Sequence of protein 1:
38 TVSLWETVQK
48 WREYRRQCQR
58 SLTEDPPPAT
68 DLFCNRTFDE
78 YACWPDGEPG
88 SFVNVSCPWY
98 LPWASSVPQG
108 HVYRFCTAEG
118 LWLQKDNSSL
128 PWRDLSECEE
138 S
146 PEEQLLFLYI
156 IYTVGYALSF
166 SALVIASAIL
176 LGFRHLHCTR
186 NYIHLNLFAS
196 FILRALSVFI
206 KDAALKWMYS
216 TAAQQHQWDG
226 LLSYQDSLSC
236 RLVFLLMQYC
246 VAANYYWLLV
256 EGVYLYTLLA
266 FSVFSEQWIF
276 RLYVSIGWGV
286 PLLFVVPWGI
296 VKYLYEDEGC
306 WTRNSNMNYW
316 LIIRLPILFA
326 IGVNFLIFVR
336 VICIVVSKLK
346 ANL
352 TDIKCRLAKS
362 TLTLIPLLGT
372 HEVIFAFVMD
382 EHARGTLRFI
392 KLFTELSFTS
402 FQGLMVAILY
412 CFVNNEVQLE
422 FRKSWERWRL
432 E

Contacts between the two chains:
Residue R389 in protein 1 interacts with residue T5 in protein 2 (closest heavy-atom distance 3.5 Å).
Residue E147 in protein 1 interacts with residue Y13 in protein 2 (closest heavy-atom distance 2.9 Å).
Residue T44 in protein 1 is in contact with residue A19 in protein 2 (closest heavy-atom distance 3.7 Å).
Residue Y214 in protein 1 is in contact with residue E15 in protein 2 (closest heavy-atom distance 2.7 Å).
Residue W48 in protein 1 is in contact with residue F22 in protein 2 (closest heavy-atom distance 3.2 Å).
Residue T307 in protein 1 interacts with residue S11 in protein 2 (closest heavy-atom distance 2.7 Å).
Residue L98 in protein 1 is in contact with residue I23 in protein 2 (closest heavy-atom distance 3.7 Å).
Residue Y97 in protein 1 interacts with residue I23 in protein 2 (closest heavy-atom distance 3.6 Å).
Residue R319 in protein 1 is in contact with residue H1 in protein 2 (closest heavy-atom distance 3.6 Å).
Residue Y78 in protein 1 is in contact with residue V27 in protein 2 (closest heavy-atom distance 3.5 Å).
Residue R308 in protein 1 contacts residue S12 in protein 2 (closest heavy-atom distance 3.3 Å).
Residue L41 in protein 1 contacts residue E15 in protein 2 (closest heavy-atom distance 2.7 Å).
Residue E77 in protein 1 contacts residue R30 in protein 2 (closest heavy-atom distance 3.3 Å).
Residue F75 in protein 1 contacts residue R30 in protein 2 (closest heavy-atom distance 3.8 Å).
Residue K206 in protein 1 contacts residue E3 in protein 2 (closest heavy-atom distance 3.2 Å).
Residue W315 in protein 1 contacts residue H1 in protein 2 (closest heavy-atom distance 3.3 Å).
Residue W42 in protein 1 interacts with residue E15 in protein 2 (closest heavy-atom distance 3.7 Å).
Residue M242 in protein 1 is in contact with residue T7 in protein 2 (closest heavy-atom distance 3.7 Å).
Residue R130 in protein 1 interacts with residue V27 in protein 2 (closest heavy-atom distance 3.2 Å).
Residue W48 in protein 1 contacts residue L26 in protein 2 (closest heavy-atom distance 3.9 Å).
Residue L210 in protein 1 contacts residue T7 in protein 2 (closest heavy-atom distance 3.6 Å).
Residue R308 in protein 1 is in contact with residue S8 in protein 2 (closest heavy-atom distance 3.6 Å).
Residue W223 in protein 1 contacts residue E21 in protein 2 (closest heavy-atom distance 3.8 Å).
Residue L150 in protein 1 contacts residue V10 in protein 2 (closest heavy-atom distance 3.6 Å).
Residue R389 in protein 1 interacts with residue D9 in protein 2 (closest heavy-atom distance 2.9 Å).
Residue N309 in protein 1 is in contact with residue S8 in protein 2 (closest heavy-atom distance 3.3 Å).
Residue L397 in protein 1 interacts with residue E3 in protein 2 (closest heavy-atom distance 3.3 Å).
Residue L41 in protein 1 is in contact with residue A18 in protein 2 (closest heavy-atom distance 3.9 Å).
Residue V246 in protein 1 is in contact with residue H1 in protein 2 (closest heavy-atom distance 3.5 Å).
Residue I318 in protein 1 interacts with residue H1 in protein 2 (closest heavy-atom distance 3.8 Å).
Residue Y97 in protein 1 contacts residue L26 in protein 2 (closest heavy-atom distance 3.6 Å).
Residue N309 in protein 1 interacts with residue G4 in protein 2 (closest heavy-atom distance 3.6 Å).
Residue Y157 in protein 1 contacts residue F6 in protein 2 (closest heavy-atom distance 3.5 Å).
Residue Y161 in protein 1 interacts with residue E3 in protein 2 (closest heavy-atom distance 2.9 Å).
Residue L150 in protein 1 interacts with residue F6 in protein 2 (closest heavy-atom distance 3.6 Å).
Residue R199 in protein 1 is in contact with residue E3 in protein 2 (closest heavy-atom distance 2.8 Å).
Residue P99 in protein 1 interacts with residue I23 in protein 2 (closest heavy-atom distance 3.7 Å).
Residue L393 in protein 1 contacts residue T5 in protein 2 (closest heavy-atom distance 3.7 Å).
Residue R308 in protein 1 is in contact with residue S11 in protein 2 (closest heavy-atom distance 3.1 Å).
Residue D381 in protein 1 interacts with residue T5 in protein 2 (closest heavy-atom distance 2.7 Å).
Residue V246 in protein 1 contacts residue E3 in protein 2 (closest heavy-atom distance 3.8 Å).
Residue L153 in protein 1 interacts with residue F6 in protein 2 (closest heavy-atom distance 3.8 Å).
Residue S40 in protein 1 is in contact with residue E15 in protein 2 (closest heavy-atom distance 2.8 Å).
Residue V39 in protein 1 interacts with residue E15 in protein 2 (closest heavy-atom distance 3.8 Å).
Residue L397 in protein 1 contacts residue F6 in protein 2 (closest heavy-atom distance 3.8 Å).
Residue E137 in protein 1 interacts with residue K20 in protein 2 (closest heavy-atom distance 3.8 Å).
Residue H221 in protein 1 is in contact with residue W25 in protein 2 (closest heavy-atom distance 3.5 Å).
Residue W100 in protein 1 interacts with residue I23 in protein 2 (closest heavy-atom distance 3.7 Å).
Residue K206 in protein 1 interacts with residue T7 in protein 2 (closest heavy-atom distance 2.8 Å).
Residue W223 in protein 1 is in contact with residue W25 in protein 2 (closest heavy-atom distance 3.4 Å).
Residue D76 in protein 1 contacts residue R30 in protein 2 (closest heavy-atom distance 3.7 Å).
Residue E77 in protein 1 interacts with residue L26 in protein 2 (closest heavy-atom distance 3.2 Å).
Residue F239 in protein 1 contacts residue T7 in protein 2 (closest heavy-atom distance 3.8 Å).
Residue Y214 in protein 1 is in contact with residue S11 in protein 2 (closest heavy-atom distance 3.3 Å).
Residue T307 in protein 1 contacts residue S8 in protein 2 (closest heavy-atom distance 3.7 Å).
Residue Q243 in protein 1 interacts with residue H1 in protein 2 (closest heavy-atom distance 2.9 Å).
Residue I322 in protein 1 interacts with residue H1 in protein 2 (closest heavy-atom distance 3.6 Å).
Residue R308 in protein 1 interacts with residue E15 in protein 2 (closest heavy-atom distance 2.9 Å).
Residue Y214 in protein 1 contacts residue L14 in protein 2 (closest heavy-atom distance 3.5 Å).
Residue L393 in protein 1 is in contact with residue D9 in protein 2 (closest heavy-atom distance 3.4 Å).

This data describes a binding interaction between two proteins.

Sequence of protein 2:
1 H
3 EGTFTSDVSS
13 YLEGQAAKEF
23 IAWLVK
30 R